Interface contacts:
Residue T42 in chain A interacts with residue T53 in chain B (closest heavy-atom distance 4.0 Å).
Residue E59 in chain A interacts with residue V41 in chain B (closest heavy-atom distance 4.2 Å).
Residue R4 in chain A interacts with residue P50 in chain B (closest heavy-atom distance 4.4 Å).
Residue V3 in chain A interacts with residue P50 in chain B (closest heavy-atom distance 3.3 Å).
Residue R46 in chain A contacts residue L42 in chain B (closest heavy-atom distance 3.9 Å).
Residue H54 in chain A interacts with residue L35 in chain B (closest heavy-atom distance 3.9 Å).
Residue P2 in chain A is in contact with residue N48 in chain B (closest heavy-atom distance 3.7 Å).
Residue R11 in chain A is in contact with residue N31 in chain B (closest heavy-atom distance 4.4 Å).
Residue A40 in chain A contacts residue V54 in chain B (closest heavy-atom distance 4.2 Å).
Residue V3 in chain A is in contact with residue L44 in chain B (closest heavy-atom distance 4.6 Å).
Residue R12 in chain A interacts with residue N31 in chain B (closest heavy-atom distance 3.7 Å).
Residue P43 in chain A contacts residue Q49 in chain B (closest heavy-atom distance 3.8 Å).
Residue L6 in chain A interacts with residue V41 in chain B (closest heavy-atom distance 4.8 Å).
Residue R4 in chain A is in contact with residue V54 in chain B (closest heavy-atom distance 3.4 Å).
Residue N41 in chain A interacts with residue N48 in chain B (closest heavy-atom distance 4.1 Å).
Residue R46 in chain A interacts with residue A46 in chain B (closest heavy-atom distance 3.6 Å).
Residue L6 in chain A interacts with residue A45 in chain B (closest heavy-atom distance 4.0 Å).
Residue V3 in chain A is in contact with residue Q49 in chain B (closest heavy-atom distance 4.4 Å).
Residue N41 in chain A is in contact with residue A46 in chain B (closest heavy-atom distance 4.8 Å).
Residue P53 in chain A is in contact with residue L35 in chain B (closest heavy-atom distance 4.1 Å).
Residue P53 in chain A is in contact with residue N38 in chain B (closest heavy-atom distance 3.0 Å).
Residue P2 in chain A interacts with residue P50 in chain B (closest heavy-atom distance 4.3 Å).
Residue P53 in chain A contacts residue L39 in chain B (closest heavy-atom distance 4.0 Å).
Residue L49 in chain A is in contact with residue L42 in chain B (closest heavy-atom distance 4.2 Å).
Residue R11 in chain A is in contact with residue I34 in chain B (closest heavy-atom distance 4.2 Å).
Residue I58 in chain A is in contact with residue L42 in chain B (closest heavy-atom distance 4.4 Å).
Residue V3 in chain A interacts with residue N48 in chain B (closest heavy-atom distance 2.8 Å).
Residue V56 in chain A interacts with residue N38 in chain B (closest heavy-atom distance 2.7 Å).
Residue T42 in chain A interacts with residue Q49 in chain B (closest heavy-atom distance 4.6 Å).
Residue I58 in chain A interacts with residue V41 in chain B (closest heavy-atom distance 3.8 Å).
Residue V3 in chain A contacts residue A45 in chain B (closest heavy-atom distance 4.5 Å).
Residue V39 in chain A is in contact with residue L56 in chain B (closest heavy-atom distance 4.5 Å).
Residue L6 in chain A contacts residue L42 in chain B (closest heavy-atom distance 4.5 Å).
Residue N41 in chain A contacts residue A45 in chain B (closest heavy-atom distance 3.1 Å).
Residue T60 in chain A interacts with residue V41 in chain B (closest heavy-atom distance 4.0 Å).
Residue R46 in chain A interacts with residue Q49 in chain B (closest heavy-atom distance 3.0 Å).
Residue N41 in chain A interacts with residue Q49 in chain B (closest heavy-atom distance 3.8 Å).
Residue A40 in chain A is in contact with residue T53 in chain B (closest heavy-atom distance 3.9 Å).
Residue E38 in chain A interacts with residue L56 in chain B (closest heavy-atom distance 4.0 Å).
Residue V56 in chain A interacts with residue I34 in chain B (closest heavy-atom distance 4.6 Å).
Residue E1 in chain A contacts residue N48 in chain B (closest heavy-atom distance 4.0 Å).
Residue A50 in chain A is in contact with residue L42 in chain B (closest heavy-atom distance 4.1 Å).
Residue T57 in chain A is in contact with residue N38 in chain B (closest heavy-atom distance 3.8 Å).
Residue A50 in chain A interacts with residue L39 in chain B (closest heavy-atom distance 4.9 Å).
Residue A40 in chain A interacts with residue L56 in chain B (closest heavy-atom distance 4.4 Å).
Residue I58 in chain A contacts residue N38 in chain B (closest heavy-atom distance 3.3 Å).
Residue M63 in chain A is in contact with residue V41 in chain B (closest heavy-atom distance 3.9 Å).
Residue P53 in chain A contacts residue I34 in chain B (closest heavy-atom distance 5.0 Å).
Residue R46 in chain A contacts residue A45 in chain B (closest heavy-atom distance 4.1 Å).
Residue N41 in chain A interacts with residue P50 in chain B (closest heavy-atom distance 4.5 Å).

Sequence of chain B:
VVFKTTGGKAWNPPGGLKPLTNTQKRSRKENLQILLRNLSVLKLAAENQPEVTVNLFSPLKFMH

This data describes a binding interaction between two proteins.

Sequence of chain A:
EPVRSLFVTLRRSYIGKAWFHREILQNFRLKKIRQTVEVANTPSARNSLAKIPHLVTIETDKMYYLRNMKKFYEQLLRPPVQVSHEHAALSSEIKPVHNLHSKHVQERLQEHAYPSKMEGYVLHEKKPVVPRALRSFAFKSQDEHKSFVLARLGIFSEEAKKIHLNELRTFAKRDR